Sequence of protein 1:
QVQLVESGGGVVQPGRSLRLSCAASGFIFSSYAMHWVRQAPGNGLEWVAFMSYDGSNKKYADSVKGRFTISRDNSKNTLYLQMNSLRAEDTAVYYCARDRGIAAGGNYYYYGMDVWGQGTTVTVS

Sequence of protein 2:
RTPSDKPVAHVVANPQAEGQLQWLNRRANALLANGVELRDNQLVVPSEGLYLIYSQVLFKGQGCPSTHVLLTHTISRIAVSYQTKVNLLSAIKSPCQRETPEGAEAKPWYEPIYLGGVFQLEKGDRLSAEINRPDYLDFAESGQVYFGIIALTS

This data describes a binding interaction between two proteins.

Residue-level contacts at the interface:
Residue P78 in protein 2 interacts with residue Y114 in protein 1 (closest heavy-atom distance 3.5 Å).
Residue R146 in protein 2 is in contact with residue Y113 in protein 1 (closest heavy-atom distance 3.0 Å).
Residue V82 in protein 2 interacts with residue Y113 in protein 1 (closest heavy-atom distance 4.6 Å).
Residue Q75 in protein 2 contacts residue A107 in protein 1 (closest heavy-atom distance 4.5 Å).
Residue K120 in protein 2 interacts with residue Y56 in protein 1 (closest heavy-atom distance 3.8 Å).
Residue G74 in protein 2 is in contact with residue A107 in protein 1 (closest heavy-atom distance 4.7 Å).
Residue Q75 in protein 2 contacts residue I105 in protein 1 (closest heavy-atom distance 3.2 Å).
Residue E115 in protein 2 contacts residue R103 in protein 1 (closest heavy-atom distance 3.3 Å).
Residue P78 in protein 2 interacts with residue I105 in protein 1 (closest heavy-atom distance 3.8 Å).
Residue E112 in protein 2 is in contact with residue R103 in protein 1 (closest heavy-atom distance 3.2 Å).
Residue G76 in protein 2 contacts residue I105 in protein 1 (closest heavy-atom distance 4.1 Å).
Residue L150 in protein 2 interacts with residue N110 in protein 1 (closest heavy-atom distance 4.9 Å).
Residue Q75 in protein 2 interacts with residue G109 in protein 1 (closest heavy-atom distance 3.2 Å).
Residue Y149 in protein 2 contacts residue Y113 in protein 1 (closest heavy-atom distance 2.9 Å).
Residue D148 in protein 2 contacts residue G108 in protein 1 (closest heavy-atom distance 3.6 Å).
Residue D148 in protein 2 interacts with residue Y113 in protein 1 (closest heavy-atom distance 4.7 Å).
Residue C77 in protein 2 contacts residue Y114 in protein 1 (closest heavy-atom distance 4.6 Å).
Residue C77 in protein 2 interacts with residue I105 in protein 1 (closest heavy-atom distance 3.6 Å).
Residue A119 in protein 2 contacts residue G104 in protein 1 (closest heavy-atom distance 3.4 Å).
Residue Q75 in protein 2 contacts residue A106 in protein 1 (closest heavy-atom distance 2.9 Å).
Residue K73 in protein 2 contacts residue A107 in protein 1 (closest heavy-atom distance 3.9 Å).
Residue P78 in protein 2 interacts with residue Y113 in protein 1 (closest heavy-atom distance 3.5 Å).
Residue G116 in protein 2 contacts residue I31 in protein 1 (closest heavy-atom distance 3.5 Å).
Residue Q75 in protein 2 interacts with residue G108 in protein 1 (closest heavy-atom distance 4.2 Å).
Residue L150 in protein 2 is in contact with residue G108 in protein 1 (closest heavy-atom distance 4.2 Å).
Residue D148 in protein 2 is in contact with residue Y111 in protein 1 (closest heavy-atom distance 3.5 Å).
Residue K73 in protein 2 contacts residue G109 in protein 1 (closest heavy-atom distance 4.9 Å).
Residue Y149 in protein 2 interacts with residue A107 in protein 1 (closest heavy-atom distance 3.6 Å).
Residue Y149 in protein 2 is in contact with residue A106 in protein 1 (closest heavy-atom distance 4.1 Å).
Residue A119 in protein 2 is in contact with residue Y56 in protein 1 (closest heavy-atom distance 3.7 Å).
Residue G74 in protein 2 contacts residue A106 in protein 1 (closest heavy-atom distance 3.8 Å).
Residue K73 in protein 2 contacts residue G108 in protein 1 (closest heavy-atom distance 2.8 Å).
Residue G74 in protein 2 interacts with residue G108 in protein 1 (closest heavy-atom distance 4.2 Å).
Residue E112 in protein 2 is in contact with residue Y114 in protein 1 (closest heavy-atom distance 3.5 Å).
Residue A119 in protein 2 contacts residue I105 in protein 1 (closest heavy-atom distance 4.1 Å).
Residue P121 in protein 2 interacts with residue Y56 in protein 1 (closest heavy-atom distance 4.2 Å).
Residue G116 in protein 2 contacts residue Y35 in protein 1 (closest heavy-atom distance 3.8 Å).
Residue E31 in protein 2 interacts with residue Y111 in protein 1 (closest heavy-atom distance 3.5 Å).
Residue E118 in protein 2 interacts with residue S33 in protein 1 (closest heavy-atom distance 4.0 Å).
Residue G76 in protein 2 is in contact with residue A106 in protein 1 (closest heavy-atom distance 4.9 Å).
Residue E118 in protein 2 interacts with residue Y56 in protein 1 (closest heavy-atom distance 3.2 Å).
Residue T113 in protein 2 contacts residue I105 in protein 1 (closest heavy-atom distance 3.9 Å).
Residue Q75 in protein 2 interacts with residue G104 in protein 1 (closest heavy-atom distance 3.7 Å).
Residue E118 in protein 2 interacts with residue S34 in protein 1 (closest heavy-atom distance 3.5 Å).
Residue A119 in protein 2 contacts residue R103 in protein 1 (closest heavy-atom distance 3.8 Å).
Residue Q75 in protein 2 contacts residue N60 in protein 1 (closest heavy-atom distance 4.9 Å).
Residue P114 in protein 2 is in contact with residue R103 in protein 1 (closest heavy-atom distance 4.6 Å).
Residue S79 in protein 2 is in contact with residue Y114 in protein 1 (closest heavy-atom distance 2.9 Å).
Residue Y149 in protein 2 contacts residue G108 in protein 1 (closest heavy-atom distance 4.2 Å).
Residue G32 in protein 2 contacts residue Y111 in protein 1 (closest heavy-atom distance 3.4 Å).
Residue A119 in protein 2 is in contact with residue S34 in protein 1 (closest heavy-atom distance 4.5 Å).
Residue T113 in protein 2 contacts residue R103 in protein 1 (closest heavy-atom distance 3.3 Å).
Residue G116 in protein 2 interacts with residue S34 in protein 1 (closest heavy-atom distance 3.0 Å).
Residue D148 in protein 2 is in contact with residue A107 in protein 1 (closest heavy-atom distance 3.1 Å).
Residue E115 in protein 2 contacts residue R101 in protein 1 (closest heavy-atom distance 4.9 Å).
Residue A117 in protein 2 is in contact with residue S34 in protein 1 (closest heavy-atom distance 3.7 Å).
Residue E115 in protein 2 contacts residue Y35 in protein 1 (closest heavy-atom distance 3.9 Å).